These two protein chains interact to form a complex.

Contacts between the two chains:
Residue P293 in the second protein contacts residue A408 in the first protein (closest heavy-atom distance 3.9 Å).
Residue E71 in the second protein interacts with residue L440 in the first protein (closest heavy-atom distance 3.6 Å).
Residue E253 in the second protein is in contact with residue S361 in the first protein (closest heavy-atom distance 3.0 Å).
Residue M75 in the second protein contacts residue L436 in the first protein (closest heavy-atom distance 4.3 Å).
Residue V294 in the second protein contacts residue L357 in the first protein (closest heavy-atom distance 3.7 Å).
Residue V294 in the second protein interacts with residue Q365 in the first protein (closest heavy-atom distance 4.1 Å).
Residue S99 in the second protein is in contact with residue F217 in the first protein (closest heavy-atom distance 3.8 Å).
Residue Y96 in the second protein interacts with residue F217 in the first protein (closest heavy-atom distance 3.8 Å).
Residue E253 in the second protein interacts with residue V362 in the first protein (closest heavy-atom distance 2.8 Å).
Residue S98 in the second protein interacts with residue S216 in the first protein (closest heavy-atom distance 2.8 Å).
Residue R94 in the second protein is in contact with residue E363 in the first protein (closest heavy-atom distance 3.8 Å).
Residue S98 in the second protein interacts with residue I364 in the first protein (closest heavy-atom distance 3.4 Å).
Residue R290 in the second protein is in contact with residue A408 in the first protein (closest heavy-atom distance 3.9 Å).
Residue R76 in the second protein interacts with residue V198 in the first protein (closest heavy-atom distance 3.8 Å).
Residue S292 in the second protein interacts with residue Q365 in the first protein (closest heavy-atom distance 2.5 Å).
Residue S72 in the second protein is in contact with residue L189 in the first protein (closest heavy-atom distance 4.8 Å).
Residue R76 in the second protein interacts with residue A197 in the first protein (closest heavy-atom distance 3.0 Å).
Residue V295 in the second protein is in contact with residue R358 in the first protein (closest heavy-atom distance 4.5 Å).
Residue S99 in the second protein is in contact with residue S216 in the first protein (closest heavy-atom distance 4.1 Å).
Residue S292 in the second protein interacts with residue V362 in the first protein (closest heavy-atom distance 4.3 Å).
Residue L291 in the second protein contacts residue V362 in the first protein (closest heavy-atom distance 4.0 Å).
Residue R76 in the second protein is in contact with residue I215 in the first protein (closest heavy-atom distance 4.6 Å).
Residue E71 in the second protein is in contact with residue L436 in the first protein (closest heavy-atom distance 4.2 Å).
Residue P293 in the second protein is in contact with residue K412 in the first protein (closest heavy-atom distance 3.7 Å).
Residue P293 in the second protein is in contact with residue L409 in the first protein (closest heavy-atom distance 3.8 Å).
Residue V294 in the second protein is in contact with residue R358 in the first protein (closest heavy-atom distance 3.0 Å).
Residue K95 in the second protein contacts residue F217 in the first protein (closest heavy-atom distance 3.4 Å).
Residue S98 in the second protein is in contact with residue N199 in the first protein (closest heavy-atom distance 4.7 Å).
Residue P293 in the second protein interacts with residue Q365 in the first protein (closest heavy-atom distance 4.8 Å).
Residue V294 in the second protein is in contact with residue I354 in the first protein (closest heavy-atom distance 3.9 Å).
Residue K95 in the second protein contacts residue R367 in the first protein (closest heavy-atom distance 3.6 Å).
Residue V294 in the second protein interacts with residue L409 in the first protein (closest heavy-atom distance 3.7 Å).
Residue S72 in the second protein interacts with residue E448 in the first protein (closest heavy-atom distance 2.8 Å).
Residue V73 in the second protein contacts residue F217 in the first protein (closest heavy-atom distance 3.5 Å).
Residue A256 in the second protein interacts with residue V362 in the first protein (closest heavy-atom distance 4.7 Å).
Residue Y255 in the second protein is in contact with residue V362 in the first protein (closest heavy-atom distance 4.4 Å).
Residue S292 in the second protein is in contact with residue E366 in the first protein (closest heavy-atom distance 4.3 Å).
Residue L97 in the second protein is in contact with residue E363 in the first protein (closest heavy-atom distance 4.0 Å).
Residue P293 in the second protein contacts residue E366 in the first protein (closest heavy-atom distance 3.4 Å).
Residue E253 in the second protein interacts with residue E363 in the first protein (closest heavy-atom distance 2.9 Å).
Residue S72 in the second protein interacts with residue F217 in the first protein (closest heavy-atom distance 4.5 Å).
Residue S98 in the second protein contacts residue F217 in the first protein (closest heavy-atom distance 4.6 Å).
Residue S72 in the second protein interacts with residue A218 in the first protein (closest heavy-atom distance 4.2 Å).
Residue M75 in the second protein is in contact with residue Y432 in the first protein (closest heavy-atom distance 3.6 Å).
Residue V295 in the second protein interacts with residue Q365 in the first protein (closest heavy-atom distance 3.3 Å).
Residue R76 in the second protein is in contact with residue F217 in the first protein (closest heavy-atom distance 2.8 Å).
Residue R76 in the second protein contacts residue I193 in the first protein (closest heavy-atom distance 3.8 Å).
Residue P293 in the second protein contacts residue S406 in the first protein (closest heavy-atom distance 3.8 Å).
Residue E71 in the second protein interacts with residue P437 in the first protein (closest heavy-atom distance 3.7 Å).
Residue S72 in the second protein interacts with residue Y432 in the first protein (closest heavy-atom distance 4.3 Å).
Residue R62 in the second protein is in contact with residue E363 in the first protein (closest heavy-atom distance 4.8 Å).
Residue Y255 in the second protein is in contact with residue E363 in the first protein (closest heavy-atom distance 3.7 Å).
Residue R94 in the second protein is in contact with residue R367 in the first protein (closest heavy-atom distance 2.8 Å).
Residue M75 in the second protein is in contact with residue I193 in the first protein (closest heavy-atom distance 4.3 Å).
Residue P70 in the second protein is in contact with residue E448 in the first protein (closest heavy-atom distance 3.8 Å).
Residue R76 in the second protein interacts with residue L189 in the first protein (closest heavy-atom distance 3.8 Å).
Residue E71 in the second protein is in contact with residue E448 in the first protein (closest heavy-atom distance 2.9 Å).
Residue I250 in the second protein contacts residue V362 in the first protein (closest heavy-atom distance 4.8 Å).
Residue R76 in the second protein contacts residue A192 in the first protein (closest heavy-atom distance 4.6 Å).
Residue M75 in the second protein interacts with residue A435 in the first protein (closest heavy-atom distance 4.1 Å).

Sequence of the first protein:
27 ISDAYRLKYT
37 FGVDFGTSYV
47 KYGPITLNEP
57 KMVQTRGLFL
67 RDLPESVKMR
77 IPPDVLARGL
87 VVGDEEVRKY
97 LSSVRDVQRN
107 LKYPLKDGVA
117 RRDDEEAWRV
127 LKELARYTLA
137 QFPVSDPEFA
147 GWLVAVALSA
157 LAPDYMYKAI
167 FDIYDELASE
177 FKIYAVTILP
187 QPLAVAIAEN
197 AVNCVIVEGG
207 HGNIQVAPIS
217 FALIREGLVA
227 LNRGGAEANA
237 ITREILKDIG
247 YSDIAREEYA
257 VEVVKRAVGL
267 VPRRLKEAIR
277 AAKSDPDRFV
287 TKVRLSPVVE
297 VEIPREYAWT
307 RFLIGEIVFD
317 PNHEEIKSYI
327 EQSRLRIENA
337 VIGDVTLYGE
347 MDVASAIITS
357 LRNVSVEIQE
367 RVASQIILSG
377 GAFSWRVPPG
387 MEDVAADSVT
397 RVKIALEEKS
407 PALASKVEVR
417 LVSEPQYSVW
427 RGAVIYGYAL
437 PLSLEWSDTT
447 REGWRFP

Sequence of the second protein:
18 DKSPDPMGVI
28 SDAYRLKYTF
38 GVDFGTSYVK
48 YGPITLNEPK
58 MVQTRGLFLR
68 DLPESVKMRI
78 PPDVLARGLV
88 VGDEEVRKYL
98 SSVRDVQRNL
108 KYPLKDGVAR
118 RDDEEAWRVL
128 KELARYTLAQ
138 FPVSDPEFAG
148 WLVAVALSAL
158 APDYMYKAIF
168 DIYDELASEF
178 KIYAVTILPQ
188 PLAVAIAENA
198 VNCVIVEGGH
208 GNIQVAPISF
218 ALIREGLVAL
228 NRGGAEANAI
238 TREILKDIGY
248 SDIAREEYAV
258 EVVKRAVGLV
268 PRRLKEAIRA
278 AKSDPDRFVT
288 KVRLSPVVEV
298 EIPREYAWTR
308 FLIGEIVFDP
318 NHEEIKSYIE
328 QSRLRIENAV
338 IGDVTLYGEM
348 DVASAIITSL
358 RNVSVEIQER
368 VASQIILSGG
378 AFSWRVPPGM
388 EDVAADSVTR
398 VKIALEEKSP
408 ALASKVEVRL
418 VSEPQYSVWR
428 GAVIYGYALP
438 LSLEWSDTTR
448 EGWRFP